Contacts between the two chains:
Residue L112 in chain B is in contact with residue D126 in chain A (closest heavy-atom distance 4.1 Å).
Residue R123 in chain B contacts residue A127 in chain A (closest heavy-atom distance 4.2 Å).
Residue G120 in chain B interacts with residue A123 in chain A (closest heavy-atom distance 3.5 Å).
Residue Y124 in chain B is in contact with residue E130 in chain A (closest heavy-atom distance 3.5 Å).
Residue L141 in chain B contacts residue V106 in chain A (closest heavy-atom distance 5.0 Å).
Residue K147 in chain B contacts residue W110 in chain A (closest heavy-atom distance 3.6 Å).
Residue V137 in chain B contacts residue W110 in chain A (closest heavy-atom distance 3.8 Å).
Residue R116 in chain B interacts with residue D126 in chain A (closest heavy-atom distance 2.9 Å).
Residue R115 in chain B interacts with residue A119 in chain A (closest heavy-atom distance 4.5 Å).
Residue A146 in chain B is in contact with residue W110 in chain A (closest heavy-atom distance 4.8 Å).
Residue R89 in chain B interacts with residue E137 in chain A (closest heavy-atom distance 3.6 Å).
Residue R116 in chain B interacts with residue A119 in chain A (closest heavy-atom distance 3.9 Å).
Residue R145 in chain B interacts with residue W110 in chain A (closest heavy-atom distance 5.0 Å).
Residue R115 in chain B contacts residue E116 in chain A (closest heavy-atom distance 3.8 Å).
Residue R115 in chain B interacts with residue D113 in chain A (closest heavy-atom distance 2.6 Å).
Residue A143 in chain B contacts residue W110 in chain A (closest heavy-atom distance 4.9 Å).
Residue E127 in chain B interacts with residue I131 in chain A (closest heavy-atom distance 4.3 Å).
Residue R116 in chain B is in contact with residue A123 in chain A (closest heavy-atom distance 3.8 Å).
Residue M149 in chain B interacts with residue G111 in chain A (closest heavy-atom distance 4.9 Å).
Residue S138 in chain B is in contact with residue W110 in chain A (closest heavy-atom distance 4.9 Å).
Residue R145 in chain B is in contact with residue D101 in chain A (closest heavy-atom distance 3.4 Å).
Residue R115 in chain B is in contact with residue W110 in chain A (closest heavy-atom distance 3.0 Å).
Residue Y119 in chain B interacts with residue A123 in chain A (closest heavy-atom distance 3.6 Å).
Residue R123 in chain B is in contact with residue E120 in chain A (closest heavy-atom distance 3.6 Å).
Residue I114 in chain B contacts residue G111 in chain A (closest heavy-atom distance 4.1 Å).
Residue R115 in chain B contacts residue G111 in chain A (closest heavy-atom distance 2.8 Å).
Residue R142 in chain B contacts residue G109 in chain A (closest heavy-atom distance 3.6 Å).
Residue L141 in chain B is in contact with residue W110 in chain A (closest heavy-atom distance 3.2 Å).
Residue Y119 in chain B contacts residue A119 in chain A (closest heavy-atom distance 4.8 Å).
Residue A148 in chain B contacts residue W110 in chain A (closest heavy-atom distance 4.1 Å).
Residue G120 in chain B interacts with residue A127 in chain A (closest heavy-atom distance 4.3 Å).
Residue R93 in chain B is in contact with residue E133 in chain A (closest heavy-atom distance 4.6 Å).
Residue R123 in chain B contacts residue A123 in chain A (closest heavy-atom distance 4.7 Å).
Residue Y124 in chain B interacts with residue I131 in chain A (closest heavy-atom distance 3.8 Å).
Residue K107 in chain B is in contact with residue D126 in chain A (closest heavy-atom distance 3.9 Å).
Residue K140 in chain B interacts with residue W110 in chain A (closest heavy-atom distance 4.1 Å).
Residue R142 in chain B is in contact with residue K105 in chain A (closest heavy-atom distance 3.6 Å).
Residue R142 in chain B is in contact with residue Q108 in chain A (closest heavy-atom distance 3.8 Å).
Residue G120 in chain B interacts with residue D126 in chain A (closest heavy-atom distance 4.6 Å).
Residue R115 in chain B contacts residue D112 in chain A (closest heavy-atom distance 3.4 Å).
Residue L141 in chain B is in contact with residue G109 in chain A (closest heavy-atom distance 3.5 Å).
Residue A144 in chain B is in contact with residue K105 in chain A (closest heavy-atom distance 5.0 Å).
Residue R116 in chain B contacts residue E122 in chain A (closest heavy-atom distance 3.5 Å).
Residue R93 in chain B contacts residue E130 in chain A (closest heavy-atom distance 2.5 Å).
Residue I114 in chain B contacts residue G109 in chain A (closest heavy-atom distance 3.2 Å).
Residue G139 in chain B interacts with residue W110 in chain A (closest heavy-atom distance 3.3 Å).
Residue K147 in chain B interacts with residue V106 in chain A (closest heavy-atom distance 4.6 Å).
Residue A144 in chain B interacts with residue D101 in chain A (closest heavy-atom distance 3.0 Å).
Residue Y124 in chain B contacts residue A127 in chain A (closest heavy-atom distance 4.2 Å).
Residue A143 in chain B interacts with residue K105 in chain A (closest heavy-atom distance 4.0 Å).
Residue L141 in chain B contacts residue K105 in chain A (closest heavy-atom distance 4.4 Å).
Residue R93 in chain B is in contact with residue D134 in chain A (closest heavy-atom distance 4.0 Å).
Residue I114 in chain B is in contact with residue W110 in chain A (closest heavy-atom distance 3.5 Å).
Residue A143 in chain B interacts with residue V106 in chain A (closest heavy-atom distance 3.5 Å).
Residue Y119 in chain B interacts with residue E120 in chain A (closest heavy-atom distance 4.6 Å).
Residue Y119 in chain B interacts with residue E116 in chain A (closest heavy-atom distance 3.1 Å).
Residue M149 in chain B is in contact with residue W110 in chain A (closest heavy-atom distance 3.6 Å).
Residue A143 in chain B contacts residue D101 in chain A (closest heavy-atom distance 3.3 Å).
Residue R123 in chain B interacts with residue Q124 in chain A (closest heavy-atom distance 4.5 Å).
Residue Y124 in chain B contacts residue D134 in chain A (closest heavy-atom distance 3.5 Å).

Sequence of chain B:
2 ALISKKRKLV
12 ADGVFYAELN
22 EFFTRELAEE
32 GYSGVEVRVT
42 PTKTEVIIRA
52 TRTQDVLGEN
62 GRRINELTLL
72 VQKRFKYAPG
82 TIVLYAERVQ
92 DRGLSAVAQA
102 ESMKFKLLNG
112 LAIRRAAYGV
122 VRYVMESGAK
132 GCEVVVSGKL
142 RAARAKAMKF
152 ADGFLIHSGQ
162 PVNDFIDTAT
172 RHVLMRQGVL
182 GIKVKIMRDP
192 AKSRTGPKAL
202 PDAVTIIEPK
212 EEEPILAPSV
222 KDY

The following describes two proteins that form a bound complex.

Sequence of chain A:
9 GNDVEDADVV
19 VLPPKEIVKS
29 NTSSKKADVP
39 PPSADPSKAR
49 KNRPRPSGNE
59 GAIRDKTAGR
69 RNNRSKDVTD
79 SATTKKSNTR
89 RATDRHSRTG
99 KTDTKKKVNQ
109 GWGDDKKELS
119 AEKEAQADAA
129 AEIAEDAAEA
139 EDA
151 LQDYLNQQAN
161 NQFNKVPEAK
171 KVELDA